Contacts between the two chains:
Residue F711 in protein 2 is in contact with residue S252 in protein 1 (closest heavy-atom distance 4.5 Å).
Residue D543 in protein 2 is in contact with residue D211 in protein 1 (closest heavy-atom distance 4.5 Å).
Residue C511 in protein 2 interacts with residue S229 in protein 1 (closest heavy-atom distance 3.5 Å).
Residue K544 in protein 2 interacts with residue M191 in protein 1 (closest heavy-atom distance 4.6 Å).
Residue K544 in protein 2 is in contact with residue A190 in protein 1 (closest heavy-atom distance 4.4 Å).

Sequence of protein 2:
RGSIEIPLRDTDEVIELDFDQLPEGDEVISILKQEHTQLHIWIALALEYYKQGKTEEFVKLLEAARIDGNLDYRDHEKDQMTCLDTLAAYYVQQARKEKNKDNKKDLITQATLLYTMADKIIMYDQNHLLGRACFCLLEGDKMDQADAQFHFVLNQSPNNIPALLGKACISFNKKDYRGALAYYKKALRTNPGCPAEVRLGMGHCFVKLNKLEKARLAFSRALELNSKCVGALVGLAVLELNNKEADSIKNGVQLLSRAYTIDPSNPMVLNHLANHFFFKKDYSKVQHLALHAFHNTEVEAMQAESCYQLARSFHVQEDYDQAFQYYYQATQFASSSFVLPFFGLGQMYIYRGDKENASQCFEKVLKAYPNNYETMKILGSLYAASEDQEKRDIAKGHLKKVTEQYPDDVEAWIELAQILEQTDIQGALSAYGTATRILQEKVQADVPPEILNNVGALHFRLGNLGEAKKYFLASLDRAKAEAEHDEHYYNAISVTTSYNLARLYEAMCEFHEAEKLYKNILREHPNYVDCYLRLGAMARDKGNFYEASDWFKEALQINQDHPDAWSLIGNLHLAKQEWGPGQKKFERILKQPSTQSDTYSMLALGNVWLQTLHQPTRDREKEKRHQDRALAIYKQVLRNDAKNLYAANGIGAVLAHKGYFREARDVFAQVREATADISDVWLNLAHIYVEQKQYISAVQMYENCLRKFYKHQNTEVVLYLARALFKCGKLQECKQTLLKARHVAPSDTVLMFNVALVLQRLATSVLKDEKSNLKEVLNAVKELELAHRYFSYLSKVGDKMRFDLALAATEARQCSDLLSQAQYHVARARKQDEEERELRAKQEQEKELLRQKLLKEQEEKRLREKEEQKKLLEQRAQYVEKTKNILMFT

These two protein chains interact to form a complex.

Sequence of protein 1:
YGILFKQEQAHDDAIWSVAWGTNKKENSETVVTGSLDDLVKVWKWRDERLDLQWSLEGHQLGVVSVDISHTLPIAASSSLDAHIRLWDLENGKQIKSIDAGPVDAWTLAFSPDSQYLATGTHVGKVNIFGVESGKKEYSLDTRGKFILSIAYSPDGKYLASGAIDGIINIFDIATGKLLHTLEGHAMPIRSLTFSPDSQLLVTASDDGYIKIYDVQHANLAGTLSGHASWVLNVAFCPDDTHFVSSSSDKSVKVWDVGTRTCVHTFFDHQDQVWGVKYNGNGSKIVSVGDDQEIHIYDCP